Sequence of the first protein:
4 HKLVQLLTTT

This data describes a binding interaction between two proteins.

Sequence of the second protein:
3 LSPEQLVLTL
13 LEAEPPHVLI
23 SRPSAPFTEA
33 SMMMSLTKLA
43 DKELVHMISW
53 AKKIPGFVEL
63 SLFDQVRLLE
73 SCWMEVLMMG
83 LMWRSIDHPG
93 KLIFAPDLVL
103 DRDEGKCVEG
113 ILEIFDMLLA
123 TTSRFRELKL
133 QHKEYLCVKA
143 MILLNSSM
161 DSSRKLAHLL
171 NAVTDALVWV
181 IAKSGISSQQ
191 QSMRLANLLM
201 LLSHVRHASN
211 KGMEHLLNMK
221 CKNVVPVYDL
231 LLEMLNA

Interface contacts:
Residue L230 in the second protein interacts with residue L9 in the first protein (closest heavy-atom distance 3.5 Å).
Residue K54 in the second protein is in contact with residue L9 in the first protein (closest heavy-atom distance 4.4 Å).
Residue V68 in the second protein is in contact with residue L6 in the first protein (closest heavy-atom distance 3.9 Å).
Residue K54 in the second protein interacts with residue T11 in the first protein (closest heavy-atom distance 4.7 Å).
Residue I50 in the second protein contacts residue L6 in the first protein (closest heavy-atom distance 3.6 Å).
Residue L64 in the second protein contacts residue L10 in the first protein (closest heavy-atom distance 4.4 Å).
Residue L71 in the second protein contacts residue L6 in the first protein (closest heavy-atom distance 4.2 Å).
Residue E233 in the second protein interacts with residue H4 in the first protein (closest heavy-atom distance 3.1 Å).
Residue I50 in the second protein interacts with residue L9 in the first protein (closest heavy-atom distance 3.8 Å).
Residue V68 in the second protein contacts residue L10 in the first protein (closest heavy-atom distance 3.9 Å).
Residue F59 in the second protein contacts residue L10 in the first protein (closest heavy-atom distance 4.3 Å).
Residue L230 in the second protein contacts residue K5 in the first protein (closest heavy-atom distance 4.0 Å).
Residue L230 in the second protein is in contact with residue L6 in the first protein (closest heavy-atom distance 4.9 Å).
Residue K54 in the second protein interacts with residue T13 in the first protein (closest heavy-atom distance 3.6 Å).
Residue L64 in the second protein is in contact with residue V7 in the first protein (closest heavy-atom distance 4.0 Å).
Residue V47 in the second protein interacts with residue L9 in the first protein (closest heavy-atom distance 4.5 Å).
Residue M234 in the second protein interacts with residue L6 in the first protein (closest heavy-atom distance 3.5 Å).
Residue L64 in the second protein is in contact with residue T11 in the first protein (closest heavy-atom distance 3.4 Å).
Residue K54 in the second protein contacts residue L10 in the first protein (closest heavy-atom distance 2.8 Å).
Residue S51 in the second protein interacts with residue T13 in the first protein (closest heavy-atom distance 5.0 Å).
Residue D229 in the second protein is in contact with residue K5 in the first protein (closest heavy-atom distance 4.7 Å).
Residue E233 in the second protein is in contact with residue L6 in the first protein (closest heavy-atom distance 3.3 Å).
Residue L71 in the second protein interacts with residue L10 in the first protein (closest heavy-atom distance 3.9 Å).
Residue I50 in the second protein contacts residue L10 in the first protein (closest heavy-atom distance 3.8 Å).
Residue V68 in the second protein interacts with residue V7 in the first protein (closest heavy-atom distance 4.4 Å).
Residue E72 in the second protein interacts with residue L6 in the first protein (closest heavy-atom distance 3.8 Å).
Residue Q67 in the second protein contacts residue L10 in the first protein (closest heavy-atom distance 3.7 Å).
Residue E233 in the second protein is in contact with residue K5 in the first protein (closest heavy-atom distance 3.0 Å).
Residue E233 in the second protein is in contact with residue V7 in the first protein (closest heavy-atom distance 4.9 Å).